The following describes two proteins that form a bound complex.

Sequence of protein 1:
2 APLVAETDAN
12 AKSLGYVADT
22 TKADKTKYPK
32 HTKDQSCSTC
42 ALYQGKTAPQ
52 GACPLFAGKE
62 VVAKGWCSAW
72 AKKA

Interface contacts:
Residue A70 in protein 2 contacts residue S69 in protein 1 (closest heavy-atom distance 4.5 Å).
Residue L15 in protein 2 interacts with residue A72 in protein 1 (closest heavy-atom distance 3.9 Å).
Residue S69 in protein 2 interacts with residue K74 in protein 1 (closest heavy-atom distance 5.0 Å).
Residue Q36 in protein 2 interacts with residue K31 in protein 1 (closest heavy-atom distance 3.4 Å).
Residue A70 in protein 2 interacts with residue A72 in protein 1 (closest heavy-atom distance 3.9 Å).
Residue P30 in protein 2 interacts with residue K73 in protein 1 (closest heavy-atom distance 3.7 Å).
Residue K31 in protein 2 contacts residue T33 in protein 1 (closest heavy-atom distance 3.5 Å).
Residue K73 in protein 2 is in contact with residue P30 in protein 1 (closest heavy-atom distance 4.5 Å).
Residue K28 in protein 2 is in contact with residue K74 in protein 1 (closest heavy-atom distance 4.3 Å).
Residue L15 in protein 2 contacts residue A42 in protein 1 (closest heavy-atom distance 4.1 Å).
Residue A72 in protein 2 interacts with residue L15 in protein 1 (closest heavy-atom distance 4.2 Å).
Residue K74 in protein 2 is in contact with residue Y29 in protein 1 (closest heavy-atom distance 4.8 Å).
Residue S69 in protein 2 is in contact with residue K73 in protein 1 (closest heavy-atom distance 2.9 Å).
Residue W71 in protein 2 is in contact with residue A70 in protein 1 (closest heavy-atom distance 4.5 Å).
Residue A75 in protein 2 interacts with residue S14 in protein 1 (closest heavy-atom distance 3.4 Å).
Residue S14 in protein 2 contacts residue K73 in protein 1 (closest heavy-atom distance 4.6 Å).
Residue L43 in protein 2 is in contact with residue A70 in protein 1 (closest heavy-atom distance 4.3 Å).
Residue Y29 in protein 2 contacts residue K73 in protein 1 (closest heavy-atom distance 3.7 Å).
Residue L56 in protein 2 is in contact with residue L56 in protein 1 (closest heavy-atom distance 4.0 Å).
Residue S14 in protein 2 contacts residue K74 in protein 1 (closest heavy-atom distance 4.7 Å).
Residue K73 in protein 2 interacts with residue S14 in protein 1 (closest heavy-atom distance 4.9 Å).
Residue S14 in protein 2 interacts with residue A75 in protein 1 (closest heavy-atom distance 3.8 Å).
Residue K31 in protein 2 interacts with residue H32 in protein 1 (closest heavy-atom distance 4.8 Å).
Residue S14 in protein 2 contacts residue A42 in protein 1 (closest heavy-atom distance 4.1 Å).
Residue Y29 in protein 2 interacts with residue K74 in protein 1 (closest heavy-atom distance 4.4 Å).
Residue A70 in protein 2 interacts with residue L43 in protein 1 (closest heavy-atom distance 4.2 Å).
Residue K31 in protein 2 is in contact with residue K31 in protein 1 (closest heavy-atom distance 2.8 Å).
Residue L43 in protein 2 contacts residue L56 in protein 1 (closest heavy-atom distance 4.0 Å).
Residue A72 in protein 2 contacts residue A70 in protein 1 (closest heavy-atom distance 4.0 Å).
Residue L43 in protein 2 is in contact with residue L15 in protein 1 (closest heavy-atom distance 4.1 Å).
Residue L56 in protein 2 interacts with residue L43 in protein 1 (closest heavy-atom distance 3.9 Å).
Residue A70 in protein 2 is in contact with residue A70 in protein 1 (closest heavy-atom distance 3.3 Å).
Residue K31 in protein 2 interacts with residue Q36 in protein 1 (closest heavy-atom distance 4.0 Å).
Residue H32 in protein 2 contacts residue K31 in protein 1 (closest heavy-atom distance 4.5 Å).
Residue W71 in protein 2 interacts with residue S69 in protein 1 (closest heavy-atom distance 3.5 Å).
Residue K73 in protein 2 is in contact with residue S69 in protein 1 (closest heavy-atom distance 3.7 Å).
Residue K74 in protein 2 interacts with residue S14 in protein 1 (closest heavy-atom distance 4.9 Å).
Residue T27 in protein 2 is in contact with residue K73 in protein 1 (closest heavy-atom distance 5.0 Å).
Residue K28 in protein 2 interacts with residue K73 in protein 1 (closest heavy-atom distance 2.6 Å).
Residue S69 in protein 2 contacts residue A70 in protein 1 (closest heavy-atom distance 4.4 Å).
Residue L15 in protein 2 contacts residue L43 in protein 1 (closest heavy-atom distance 4.0 Å).
Residue L56 in protein 2 contacts residue P55 in protein 1 (closest heavy-atom distance 4.5 Å).
Residue A42 in protein 2 interacts with residue L15 in protein 1 (closest heavy-atom distance 4.5 Å).
Residue A75 in protein 2 is in contact with residue Y29 in protein 1 (closest heavy-atom distance 4.0 Å).
Residue A72 in protein 2 contacts residue S69 in protein 1 (closest heavy-atom distance 3.7 Å).
Residue K28 in protein 2 is in contact with residue A75 in protein 1 (closest heavy-atom distance 2.7 Å).
Residue S69 in protein 2 contacts residue W71 in protein 1 (closest heavy-atom distance 3.4 Å).
Residue S69 in protein 2 contacts residue A72 in protein 1 (closest heavy-atom distance 3.4 Å).
Residue A75 in protein 2 contacts residue K13 in protein 1 (closest heavy-atom distance 3.9 Å).
Residue P55 in protein 2 contacts residue L56 in protein 1 (closest heavy-atom distance 4.4 Å).
Residue A70 in protein 2 is in contact with residue W71 in protein 1 (closest heavy-atom distance 4.5 Å).
Residue T33 in protein 2 is in contact with residue K31 in protein 1 (closest heavy-atom distance 3.2 Å).
Residue K73 in protein 2 interacts with residue Y29 in protein 1 (closest heavy-atom distance 3.8 Å).
Residue A75 in protein 2 is in contact with residue K28 in protein 1 (closest heavy-atom distance 2.6 Å).
Residue K13 in protein 2 interacts with residue A75 in protein 1 (closest heavy-atom distance 3.6 Å).
Residue Y29 in protein 2 is in contact with residue A75 in protein 1 (closest heavy-atom distance 3.9 Å).
Residue K73 in protein 2 is in contact with residue K28 in protein 1 (closest heavy-atom distance 2.9 Å).

Sequence of protein 2:
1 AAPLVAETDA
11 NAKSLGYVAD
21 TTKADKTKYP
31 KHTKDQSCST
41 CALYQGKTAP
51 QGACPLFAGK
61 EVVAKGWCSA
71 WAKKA